Sequence of chain B:
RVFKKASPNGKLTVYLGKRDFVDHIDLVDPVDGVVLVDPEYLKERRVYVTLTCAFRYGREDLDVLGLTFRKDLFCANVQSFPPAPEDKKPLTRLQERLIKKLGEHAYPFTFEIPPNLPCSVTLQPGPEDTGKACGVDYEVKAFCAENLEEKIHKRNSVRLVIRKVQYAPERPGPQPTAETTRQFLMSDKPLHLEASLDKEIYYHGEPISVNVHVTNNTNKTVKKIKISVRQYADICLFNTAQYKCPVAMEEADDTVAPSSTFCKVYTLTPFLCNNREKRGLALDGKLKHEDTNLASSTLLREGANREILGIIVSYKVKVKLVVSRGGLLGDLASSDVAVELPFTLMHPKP

Contacts between the two chains:
Residue G211 in chain B interacts with residue S35 in chain A (closest heavy-atom distance 3.3 Å).
Residue C279 in chain B interacts with residue Y59 in chain A (closest heavy-atom distance 4.2 Å).
Residue L278 in chain B contacts residue Y58 in chain A (closest heavy-atom distance 3.4 Å).
Residue F277 in chain B interacts with residue C60 in chain A (closest heavy-atom distance 4.8 Å).
Residue H210 in chain B interacts with residue F106 in chain A (closest heavy-atom distance 4.5 Å).
Residue G211 in chain B contacts residue Y34 in chain A (closest heavy-atom distance 3.3 Å).
Residue P213 in chain B contacts residue Y34 in chain A (closest heavy-atom distance 4.8 Å).
Residue C279 in chain B interacts with residue Y58 in chain A (closest heavy-atom distance 4.1 Å).
Residue C279 in chain B is in contact with residue C60 in chain A (closest heavy-atom distance 2.0 Å).
Residue F277 in chain B is in contact with residue Y58 in chain A (closest heavy-atom distance 4.8 Å).
Residue C279 in chain B contacts residue S57 in chain A (closest heavy-atom distance 4.9 Å).
Residue P213 in chain B interacts with residue N32 in chain A (closest heavy-atom distance 4.2 Å).
Residue E212 in chain B is in contact with residue S35 in chain A (closest heavy-atom distance 4.9 Å).
Residue T275 in chain B interacts with residue Y34 in chain A (closest heavy-atom distance 3.9 Å).

These two protein chains interact to form a complex.

Sequence of chain A:
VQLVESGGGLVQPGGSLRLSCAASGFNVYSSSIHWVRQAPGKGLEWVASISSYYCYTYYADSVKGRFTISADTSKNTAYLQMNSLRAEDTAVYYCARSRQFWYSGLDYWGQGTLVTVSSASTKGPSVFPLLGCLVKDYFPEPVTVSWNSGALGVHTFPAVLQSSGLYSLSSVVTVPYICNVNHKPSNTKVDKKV